Sequence of protein 2:
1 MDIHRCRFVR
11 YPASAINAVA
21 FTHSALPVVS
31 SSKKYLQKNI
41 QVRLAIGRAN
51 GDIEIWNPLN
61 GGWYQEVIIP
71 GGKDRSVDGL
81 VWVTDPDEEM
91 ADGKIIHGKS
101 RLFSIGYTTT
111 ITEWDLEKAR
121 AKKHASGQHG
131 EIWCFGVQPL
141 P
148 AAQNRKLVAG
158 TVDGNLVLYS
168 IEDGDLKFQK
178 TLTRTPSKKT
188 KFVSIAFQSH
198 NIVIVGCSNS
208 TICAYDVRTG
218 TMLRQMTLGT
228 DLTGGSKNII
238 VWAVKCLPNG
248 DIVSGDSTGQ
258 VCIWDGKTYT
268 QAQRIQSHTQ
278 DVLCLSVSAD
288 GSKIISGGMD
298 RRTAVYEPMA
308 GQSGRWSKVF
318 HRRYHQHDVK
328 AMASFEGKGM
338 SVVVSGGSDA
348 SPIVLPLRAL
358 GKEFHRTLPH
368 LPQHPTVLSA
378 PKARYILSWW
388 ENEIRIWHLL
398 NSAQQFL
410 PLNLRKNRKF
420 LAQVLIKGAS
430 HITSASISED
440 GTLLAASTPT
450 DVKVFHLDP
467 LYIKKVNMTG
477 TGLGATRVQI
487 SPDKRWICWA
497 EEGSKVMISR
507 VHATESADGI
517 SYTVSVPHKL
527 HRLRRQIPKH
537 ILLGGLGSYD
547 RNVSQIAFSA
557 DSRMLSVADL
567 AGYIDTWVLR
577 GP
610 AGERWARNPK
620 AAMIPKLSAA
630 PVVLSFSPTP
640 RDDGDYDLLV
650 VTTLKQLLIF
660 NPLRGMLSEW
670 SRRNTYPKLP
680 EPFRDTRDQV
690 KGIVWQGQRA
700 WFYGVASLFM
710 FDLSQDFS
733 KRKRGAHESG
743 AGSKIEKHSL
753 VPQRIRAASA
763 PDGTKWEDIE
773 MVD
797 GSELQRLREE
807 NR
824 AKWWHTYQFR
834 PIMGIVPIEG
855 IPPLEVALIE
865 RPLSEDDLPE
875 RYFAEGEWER

Contacts between the two chains:
Residue F281 in protein 1 contacts residue A760 in protein 2 (closest heavy-atom distance 2.9 Å).
Residue D285 in protein 1 interacts with residue P754 in protein 2 (closest heavy-atom distance 3.3 Å).
Residue F281 in protein 1 interacts with residue A759 in protein 2 (closest heavy-atom distance 3.5 Å).
Residue Q347 in protein 1 contacts residue V316 in protein 2 (closest heavy-atom distance 4.1 Å).
Residue T236 in protein 1 interacts with residue W768 in protein 2 (closest heavy-atom distance 4.1 Å).
Residue D285 in protein 1 is in contact with residue Q755 in protein 2 (closest heavy-atom distance 3.0 Å).
Residue D285 in protein 1 interacts with residue R756 in protein 2 (closest heavy-atom distance 3.5 Å).
Residue Y324 in protein 1 contacts residue L752 in protein 2 (closest heavy-atom distance 3.7 Å).
Residue F284 in protein 1 is in contact with residue I757 in protein 2 (closest heavy-atom distance 4.0 Å).
Residue L341 in protein 1 is in contact with residue I771 in protein 2 (closest heavy-atom distance 3.4 Å).
Residue V343 in protein 1 contacts residue E772 in protein 2 (closest heavy-atom distance 3.2 Å).
Residue R349 in protein 1 is in contact with residue V316 in protein 2 (closest heavy-atom distance 3.7 Å).
Residue S283 in protein 1 contacts residue R758 in protein 2 (closest heavy-atom distance 2.7 Å).
Residue P287 in protein 1 contacts residue S751 in protein 2 (closest heavy-atom distance 3.2 Å).
Residue S283 in protein 1 interacts with residue I757 in protein 2 (closest heavy-atom distance 3.3 Å).
Residue R388 in protein 1 contacts residue Q273 in protein 2 (closest heavy-atom distance 3.9 Å).
Residue T236 in protein 1 is in contact with residue G765 in protein 2 (closest heavy-atom distance 3.6 Å).
Residue L233 in protein 1 contacts residue P763 in protein 2 (closest heavy-atom distance 3.3 Å).
Residue T236 in protein 1 interacts with residue P763 in protein 2 (closest heavy-atom distance 3.5 Å).
Residue H235 in protein 1 interacts with residue P763 in protein 2 (closest heavy-atom distance 3.4 Å).
Residue V282 in protein 1 contacts residue R758 in protein 2 (closest heavy-atom distance 3.5 Å).
Residue G344 in protein 1 interacts with residue D775 in protein 2 (closest heavy-atom distance 3.8 Å).
Residue R349 in protein 1 contacts residue M306 in protein 2 (closest heavy-atom distance 4.0 Å).
Residue F284 in protein 1 interacts with residue R756 in protein 2 (closest heavy-atom distance 3.8 Å).
Residue V282 in protein 1 interacts with residue I757 in protein 2 (closest heavy-atom distance 3.8 Å).
Residue V343 in protein 1 is in contact with residue M773 in protein 2 (closest heavy-atom distance 3.3 Å).
Residue H235 in protein 1 contacts residue A760 in protein 2 (closest heavy-atom distance 3.7 Å).
Residue K350 in protein 1 interacts with residue L752 in protein 2 (closest heavy-atom distance 4.1 Å).
Residue T236 in protein 1 contacts residue D764 in protein 2 (closest heavy-atom distance 2.4 Å).
Residue R388 in protein 1 contacts residue R271 in protein 2 (closest heavy-atom distance 3.3 Å).
Residue I346 in protein 1 contacts residue V753 in protein 2 (closest heavy-atom distance 4.0 Å).
Residue G344 in protein 1 interacts with residue M773 in protein 2 (closest heavy-atom distance 3.4 Å).
Residue T345 in protein 1 interacts with residue D775 in protein 2 (closest heavy-atom distance 3.1 Å).
Residue V343 in protein 1 contacts residue V774 in protein 2 (closest heavy-atom distance 3.0 Å).
Residue P348 in protein 1 is in contact with residue V316 in protein 2 (closest heavy-atom distance 3.8 Å).
Residue I346 in protein 1 interacts with residue P754 in protein 2 (closest heavy-atom distance 3.5 Å).
Residue R342 in protein 1 contacts residue E772 in protein 2 (closest heavy-atom distance 3.4 Å).
Residue L234 in protein 1 is in contact with residue P763 in protein 2 (closest heavy-atom distance 3.5 Å).
Residue T345 in protein 1 is in contact with residue M773 in protein 2 (closest heavy-atom distance 3.7 Å).
Residue Q347 in protein 1 contacts residue G358 in protein 2 (closest heavy-atom distance 4.1 Å).
Residue G387 in protein 1 interacts with residue Q273 in protein 2 (closest heavy-atom distance 3.5 Å).
Residue D385 in protein 1 is in contact with residue Q270 in protein 2 (closest heavy-atom distance 3.1 Å).
Residue H235 in protein 1 is in contact with residue W768 in protein 2 (closest heavy-atom distance 3.3 Å).
Residue L384 in protein 1 is in contact with residue M306 in protein 2 (closest heavy-atom distance 3.8 Å).
Residue K350 in protein 1 contacts residue V316 in protein 2 (closest heavy-atom distance 3.0 Å).
Residue R342 in protein 1 contacts residue I771 in protein 2 (closest heavy-atom distance 4.1 Å).
Residue S283 in protein 1 is in contact with residue R756 in protein 2 (closest heavy-atom distance 3.8 Å).
Residue L341 in protein 1 contacts residue E772 in protein 2 (closest heavy-atom distance 3.2 Å).
Residue S327 in protein 1 interacts with residue A307 in protein 2 (closest heavy-atom distance 3.7 Å).
Residue I346 in protein 1 interacts with residue M773 in protein 2 (closest heavy-atom distance 4.1 Å).
Residue H262 in protein 1 interacts with residue W768 in protein 2 (closest heavy-atom distance 3.8 Å).
Residue Q347 in protein 1 is in contact with residue L357 in protein 2 (closest heavy-atom distance 2.8 Å).
Residue P287 in protein 1 is in contact with residue L752 in protein 2 (closest heavy-atom distance 4.1 Å).
Residue P348 in protein 1 contacts residue L752 in protein 2 (closest heavy-atom distance 3.3 Å).
Residue T386 in protein 1 is in contact with residue R271 in protein 2 (closest heavy-atom distance 3.4 Å).
Residue R349 in protein 1 interacts with residue S314 in protein 2 (closest heavy-atom distance 3.3 Å).
Residue S283 in protein 1 is in contact with residue W768 in protein 2 (closest heavy-atom distance 4.0 Å).
Residue V343 in protein 1 is in contact with residue I771 in protein 2 (closest heavy-atom distance 3.7 Å).
Residue Q347 in protein 1 interacts with residue E304 in protein 2 (closest heavy-atom distance 3.4 Å).
Residue R388 in protein 1 interacts with residue Q257 in protein 2 (closest heavy-atom distance 3.1 Å).

Sequence of protein 1:
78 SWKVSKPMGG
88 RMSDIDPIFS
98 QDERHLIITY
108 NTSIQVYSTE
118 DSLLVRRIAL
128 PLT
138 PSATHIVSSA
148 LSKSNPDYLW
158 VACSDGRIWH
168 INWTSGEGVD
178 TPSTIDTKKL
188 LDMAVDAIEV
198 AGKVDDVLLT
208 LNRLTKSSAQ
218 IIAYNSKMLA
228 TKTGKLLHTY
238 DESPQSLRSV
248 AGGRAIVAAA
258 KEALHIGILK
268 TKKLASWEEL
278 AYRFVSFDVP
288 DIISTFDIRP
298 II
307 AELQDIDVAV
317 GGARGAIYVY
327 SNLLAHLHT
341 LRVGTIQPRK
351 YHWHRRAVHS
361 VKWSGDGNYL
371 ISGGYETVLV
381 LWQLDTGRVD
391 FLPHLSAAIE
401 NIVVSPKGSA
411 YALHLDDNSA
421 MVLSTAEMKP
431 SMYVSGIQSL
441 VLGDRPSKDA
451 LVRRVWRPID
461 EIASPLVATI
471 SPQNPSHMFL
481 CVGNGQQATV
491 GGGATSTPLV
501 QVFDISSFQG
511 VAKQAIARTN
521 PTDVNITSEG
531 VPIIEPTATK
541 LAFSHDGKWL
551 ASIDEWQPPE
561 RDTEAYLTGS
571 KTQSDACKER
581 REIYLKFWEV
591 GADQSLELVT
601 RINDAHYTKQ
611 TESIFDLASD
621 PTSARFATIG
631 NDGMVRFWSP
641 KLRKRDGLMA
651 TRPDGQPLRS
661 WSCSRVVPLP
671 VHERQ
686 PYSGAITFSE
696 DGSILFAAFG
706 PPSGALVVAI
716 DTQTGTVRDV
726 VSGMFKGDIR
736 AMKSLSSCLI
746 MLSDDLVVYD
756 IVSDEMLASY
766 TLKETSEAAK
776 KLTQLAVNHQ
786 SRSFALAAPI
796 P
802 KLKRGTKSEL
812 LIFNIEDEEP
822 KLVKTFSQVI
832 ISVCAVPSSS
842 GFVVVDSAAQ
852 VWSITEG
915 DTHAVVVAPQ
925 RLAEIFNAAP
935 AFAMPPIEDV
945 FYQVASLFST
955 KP

This data describes a binding interaction between two proteins.